Residue-level contacts at the interface:
Residue L40 in the first protein contacts residue L334 in the second protein (closest heavy-atom distance 4.2 Å).
Residue E63 in the first protein is in contact with residue R347 in the second protein (closest heavy-atom distance 2.6 Å).
Residue I45 in the first protein is in contact with residue L330 in the second protein (closest heavy-atom distance 3.9 Å).
Residue V59 in the first protein contacts residue L351 in the second protein (closest heavy-atom distance 3.9 Å).
Residue V59 in the first protein is in contact with residue L344 in the second protein (closest heavy-atom distance 4.0 Å).
Residue Y131 in the first protein is in contact with residue H403 in the second protein (closest heavy-atom distance 3.1 Å).
Residue I31 in the first protein interacts with residue R319 in the second protein (closest heavy-atom distance 3.2 Å).
Residue L27 in the first protein is in contact with residue R319 in the second protein (closest heavy-atom distance 3.2 Å).
Residue Q94 in the first protein interacts with residue S385 in the second protein (closest heavy-atom distance 3.4 Å).
Residue I52 in the first protein interacts with residue L337 in the second protein (closest heavy-atom distance 4.0 Å).
Residue M120 in the first protein is in contact with residue L397 in the second protein (closest heavy-atom distance 3.6 Å).
Residue L48 in the first protein interacts with residue L337 in the second protein (closest heavy-atom distance 3.6 Å).
Residue M41 in the first protein is in contact with residue L330 in the second protein (closest heavy-atom distance 3.5 Å).
Residue H115 in the first protein contacts residue A394 in the second protein (closest heavy-atom distance 3.6 Å).
Residue L108 in the first protein is in contact with residue Y382 in the second protein (closest heavy-atom distance 3.3 Å).
Residue L55 in the first protein interacts with residue K345 in the second protein (closest heavy-atom distance 3.7 Å).
Residue H115 in the first protein contacts residue K393 in the second protein (closest heavy-atom distance 4.0 Å).
Residue M34 in the first protein interacts with residue E326 in the second protein (closest heavy-atom distance 3.1 Å).
Residue E128 in the first protein contacts residue K393 in the second protein (closest heavy-atom distance 4.1 Å).
Residue F126 in the first protein interacts with residue L404 in the second protein (closest heavy-atom distance 3.5 Å).
Residue K33 in the first protein contacts residue Q324 in the second protein (closest heavy-atom distance 4.1 Å).
Residue A56 in the first protein is in contact with residue L344 in the second protein (closest heavy-atom distance 4.0 Å).
Residue L27 in the first protein interacts with residue K315 in the second protein (closest heavy-atom distance 3.5 Å).
Residue M34 in the first protein is in contact with residue V323 in the second protein (closest heavy-atom distance 3.5 Å).
Residue K51 in the first protein is in contact with residue Y341 in the second protein (closest heavy-atom distance 3.3 Å).
Residue L108 in the first protein interacts with residue D383 in the second protein (closest heavy-atom distance 3.3 Å).
Residue M120 in the first protein is in contact with residue K393 in the second protein (closest heavy-atom distance 3.7 Å).
Residue Q104 in the first protein is in contact with residue L387 in the second protein (closest heavy-atom distance 3.3 Å).
Residue D112 in the first protein is in contact with residue Y382 in the second protein (closest heavy-atom distance 3.5 Å).
Residue V66 in the first protein is in contact with residue A355 in the second protein (closest heavy-atom distance 3.8 Å).
Residue L55 in the first protein interacts with residue Y341 in the second protein (closest heavy-atom distance 3.4 Å).
Residue E62 in the first protein contacts residue L351 in the second protein (closest heavy-atom distance 4.1 Å).
Residue T37 in the first protein is in contact with residue E326 in the second protein (closest heavy-atom distance 2.9 Å).
Residue V59 in the first protein interacts with residue R347 in the second protein (closest heavy-atom distance 3.8 Å).
Residue N105 in the first protein interacts with residue S384 in the second protein (closest heavy-atom distance 3.5 Å).
Residue L48 in the first protein interacts with residue Q338 in the second protein (closest heavy-atom distance 3.6 Å).
Residue N44 in the first protein interacts with residue L334 in the second protein (closest heavy-atom distance 3.6 Å).
Residue Y131 in the first protein is in contact with residue I407 in the second protein (closest heavy-atom distance 3.5 Å).
Residue E62 in the first protein interacts with residue R352 in the second protein (closest heavy-atom distance 3.7 Å).
Residue L111 in the first protein interacts with residue L391 in the second protein (closest heavy-atom distance 3.9 Å).
Residue H115 in the first protein is in contact with residue L390 in the second protein (closest heavy-atom distance 3.2 Å).
Residue T37 in the first protein contacts residue L327 in the second protein (closest heavy-atom distance 3.9 Å).
Residue M120 in the first protein interacts with residue T396 in the second protein (closest heavy-atom distance 3.7 Å).
Residue E30 in the first protein contacts residue R319 in the second protein (closest heavy-atom distance 3.6 Å).
Residue I52 in the first protein is in contact with residue L344 in the second protein (closest heavy-atom distance 4.2 Å).
Residue I45 in the first protein is in contact with residue L337 in the second protein (closest heavy-atom distance 3.2 Å).
Residue I97 in the first protein interacts with residue L391 in the second protein (closest heavy-atom distance 4.1 Å).
Residue L108 in the first protein interacts with residue L387 in the second protein (closest heavy-atom distance 3.7 Å).
Residue Q94 in the first protein interacts with residue P388 in the second protein (closest heavy-atom distance 3.9 Å).
Residue K49 in the first protein is in contact with residue L337 in the second protein (closest heavy-atom distance 3.5 Å).
Residue I127 in the first protein contacts residue T396 in the second protein (closest heavy-atom distance 3.1 Å).
Residue T38 in the first protein contacts residue E326 in the second protein (closest heavy-atom distance 3.1 Å).
Residue L134 in the first protein is in contact with residue Q410 in the second protein (closest heavy-atom distance 4.0 Å).
Residue I45 in the first protein contacts residue L334 in the second protein (closest heavy-atom distance 4.1 Å).
Residue I97 in the first protein contacts residue P388 in the second protein (closest heavy-atom distance 3.6 Å).
Residue I52 in the first protein contacts residue Y341 in the second protein (closest heavy-atom distance 4.1 Å).
Residue L111 in the first protein interacts with residue L390 in the second protein (closest heavy-atom distance 4.1 Å).
Residue E63 in the first protein contacts residue L351 in the second protein (closest heavy-atom distance 3.6 Å).
Residue M69 in the first protein contacts residue L358 in the second protein (closest heavy-atom distance 3.7 Å).
Residue E30 in the first protein interacts with residue Q324 in the second protein (closest heavy-atom distance 3.9 Å).

These two protein chains interact to form a complex.

Sequence of the first protein:
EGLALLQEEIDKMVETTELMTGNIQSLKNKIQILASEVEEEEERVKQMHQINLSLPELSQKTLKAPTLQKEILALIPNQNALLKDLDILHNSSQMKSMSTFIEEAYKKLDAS

Sequence of the second protein:
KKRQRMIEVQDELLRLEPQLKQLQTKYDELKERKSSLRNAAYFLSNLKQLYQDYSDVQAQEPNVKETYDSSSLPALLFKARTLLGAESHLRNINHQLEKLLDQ